The following describes two proteins that form a bound complex.

Sequence of chain B:
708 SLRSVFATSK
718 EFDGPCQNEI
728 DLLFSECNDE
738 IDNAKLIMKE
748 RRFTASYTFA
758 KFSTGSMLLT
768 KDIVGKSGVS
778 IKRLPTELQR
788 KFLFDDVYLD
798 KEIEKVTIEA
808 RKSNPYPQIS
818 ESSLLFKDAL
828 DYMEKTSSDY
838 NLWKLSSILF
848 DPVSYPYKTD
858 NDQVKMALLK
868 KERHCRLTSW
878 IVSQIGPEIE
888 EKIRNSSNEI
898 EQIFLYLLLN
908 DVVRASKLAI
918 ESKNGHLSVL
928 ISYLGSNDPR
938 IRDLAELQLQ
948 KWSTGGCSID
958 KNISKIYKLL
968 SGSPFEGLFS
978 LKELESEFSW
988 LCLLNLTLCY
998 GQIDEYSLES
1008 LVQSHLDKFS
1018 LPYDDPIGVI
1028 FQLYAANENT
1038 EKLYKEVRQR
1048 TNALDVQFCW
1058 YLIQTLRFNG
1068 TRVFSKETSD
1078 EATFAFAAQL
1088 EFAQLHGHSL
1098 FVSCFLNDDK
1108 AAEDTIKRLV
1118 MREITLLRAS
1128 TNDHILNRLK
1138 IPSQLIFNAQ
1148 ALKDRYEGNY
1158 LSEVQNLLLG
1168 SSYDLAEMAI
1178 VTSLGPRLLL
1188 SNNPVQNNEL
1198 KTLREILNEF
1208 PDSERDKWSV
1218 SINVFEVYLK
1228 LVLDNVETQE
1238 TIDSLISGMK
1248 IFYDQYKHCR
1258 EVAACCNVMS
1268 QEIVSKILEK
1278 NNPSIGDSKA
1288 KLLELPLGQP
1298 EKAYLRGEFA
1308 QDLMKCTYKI

Sequence of chain A:
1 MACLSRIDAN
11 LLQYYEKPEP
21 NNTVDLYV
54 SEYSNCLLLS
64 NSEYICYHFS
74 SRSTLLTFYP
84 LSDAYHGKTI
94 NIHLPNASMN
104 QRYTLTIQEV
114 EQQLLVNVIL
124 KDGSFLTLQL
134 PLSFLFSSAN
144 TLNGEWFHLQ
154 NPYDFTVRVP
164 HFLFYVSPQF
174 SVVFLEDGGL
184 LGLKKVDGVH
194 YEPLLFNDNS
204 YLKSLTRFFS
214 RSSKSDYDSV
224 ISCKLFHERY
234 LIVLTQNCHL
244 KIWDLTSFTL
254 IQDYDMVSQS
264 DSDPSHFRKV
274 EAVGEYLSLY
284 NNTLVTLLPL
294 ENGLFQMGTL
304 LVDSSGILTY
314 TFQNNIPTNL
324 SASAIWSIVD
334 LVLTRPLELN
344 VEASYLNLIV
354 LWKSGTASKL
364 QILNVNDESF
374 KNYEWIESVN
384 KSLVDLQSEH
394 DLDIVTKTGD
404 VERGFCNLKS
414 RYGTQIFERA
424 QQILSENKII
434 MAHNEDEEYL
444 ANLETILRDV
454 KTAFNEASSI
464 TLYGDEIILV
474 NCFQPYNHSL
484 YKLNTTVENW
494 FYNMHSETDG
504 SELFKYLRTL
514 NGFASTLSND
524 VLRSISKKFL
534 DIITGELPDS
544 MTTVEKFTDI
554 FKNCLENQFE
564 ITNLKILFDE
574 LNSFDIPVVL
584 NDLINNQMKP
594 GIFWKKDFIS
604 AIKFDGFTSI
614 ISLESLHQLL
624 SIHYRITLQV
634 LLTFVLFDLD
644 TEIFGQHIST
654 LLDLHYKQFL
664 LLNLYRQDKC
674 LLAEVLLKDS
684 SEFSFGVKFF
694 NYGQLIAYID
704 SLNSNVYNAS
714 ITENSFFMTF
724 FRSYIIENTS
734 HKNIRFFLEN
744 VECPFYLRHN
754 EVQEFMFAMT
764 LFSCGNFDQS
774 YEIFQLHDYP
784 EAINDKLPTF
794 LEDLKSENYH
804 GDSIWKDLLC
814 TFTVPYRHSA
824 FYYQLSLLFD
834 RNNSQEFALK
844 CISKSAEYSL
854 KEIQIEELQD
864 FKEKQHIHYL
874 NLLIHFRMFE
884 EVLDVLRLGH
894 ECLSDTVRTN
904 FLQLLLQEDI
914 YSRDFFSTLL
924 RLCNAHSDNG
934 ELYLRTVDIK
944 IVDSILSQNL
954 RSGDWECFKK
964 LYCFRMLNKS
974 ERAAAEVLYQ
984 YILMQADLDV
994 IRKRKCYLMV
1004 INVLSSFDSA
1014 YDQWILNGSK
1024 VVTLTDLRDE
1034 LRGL

Contacts between the two chains:
Residue T939 in chain A is in contact with residue E1305 in chain B (closest heavy-atom distance 3.5 Å).
Residue W1017 in chain A interacts with residue N1264 in chain B (closest heavy-atom distance 3.2 Å).
Residue L937 in chain A contacts residue G1304 in chain B (closest heavy-atom distance 4.0 Å).
Residue R890 in chain A contacts residue M1311 in chain B (closest heavy-atom distance 3.5 Å).
Residue D1015 in chain A is in contact with residue Q1296 in chain B (closest heavy-atom distance 2.7 Å).
Residue E894 in chain A interacts with residue K1312 in chain B (closest heavy-atom distance 3.5 Å).
Residue L853 in chain A contacts residue K1316 in chain B (closest heavy-atom distance 3.8 Å).
Residue R938 in chain A is in contact with residue Q1308 in chain B (closest heavy-atom distance 3.2 Å).
Residue G892 in chain A contacts residue Y1315 in chain B (closest heavy-atom distance 3.7 Å).
Residue K943 in chain A is in contact with residue Y1301 in chain B (closest heavy-atom distance 3.7 Å).
Residue G933 in chain A is in contact with residue R1303 in chain B (closest heavy-atom distance 3.1 Å).
Residue L935 in chain A interacts with residue Q1308 in chain B (closest heavy-atom distance 3.3 Å).
Residue I942 in chain A is in contact with residue Y1301 in chain B (closest heavy-atom distance 4.0 Å).
Residue V1024 in chain A contacts residue R1257 in chain B (closest heavy-atom distance 3.5 Å).
Residue L891 in chain A interacts with residue Y1315 in chain B (closest heavy-atom distance 3.1 Å).
Residue L891 in chain A contacts residue M1311 in chain B (closest heavy-atom distance 3.6 Å).
Residue W1017 in chain A interacts with residue A1261 in chain B (closest heavy-atom distance 3.7 Å).
Residue V888 in chain A interacts with residue Y1315 in chain B (closest heavy-atom distance 3.7 Å).
Residue K972 in chain A interacts with residue Q1296 in chain B (closest heavy-atom distance 3.4 Å).
Residue L853 in chain A is in contact with residue Y1315 in chain B (closest heavy-atom distance 3.5 Å).
Residue V1024 in chain A is in contact with residue A1261 in chain B (closest heavy-atom distance 3.8 Å).
Residue Y1014 in chain A is in contact with residue Q1296 in chain B (closest heavy-atom distance 3.2 Å).
Residue F1010 in chain A interacts with residue Q1296 in chain B (closest heavy-atom distance 4.0 Å).
Residue L935 in chain A contacts residue Y1301 in chain B (closest heavy-atom distance 3.7 Å).
Residue E934 in chain A interacts with residue A1307 in chain B (closest heavy-atom distance 3.4 Å).
Residue S1022 in chain A contacts residue S1188 in chain B (closest heavy-atom distance 3.2 Å).
Residue R938 in chain A is in contact with residue K1312 in chain B (closest heavy-atom distance 3.1 Å).
Residue E934 in chain A is in contact with residue R1303 in chain B (closest heavy-atom distance 4.0 Å).
Residue S973 in chain A contacts residue P1297 in chain B (closest heavy-atom distance 3.5 Å).
Residue K972 in chain A is in contact with residue A1300 in chain B (closest heavy-atom distance 4.1 Å).
Residue S1022 in chain A contacts residue L1187 in chain B (closest heavy-atom distance 3.7 Å).
Residue E934 in chain A is in contact with residue G1304 in chain B (closest heavy-atom distance 3.9 Å).
Residue T939 in chain A contacts residue Y1301 in chain B (closest heavy-atom distance 3.4 Å).
Residue L935 in chain A contacts residue G1304 in chain B (closest heavy-atom distance 3.0 Å).
Residue L935 in chain A is in contact with residue A1300 in chain B (closest heavy-atom distance 3.6 Å).
Residue E894 in chain A is in contact with residue K1316 in chain B (closest heavy-atom distance 3.6 Å).
Residue L853 in chain A contacts residue I1317 in chain B (closest heavy-atom distance 2.8 Å).
Residue R938 in chain A contacts residue E1305 in chain B (closest heavy-atom distance 4.0 Å).
Residue I856 in chain A interacts with residue I1317 in chain B (closest heavy-atom distance 4.1 Å).
Residue R938 in chain A is in contact with residue D1309 in chain B (closest heavy-atom distance 3.2 Å).
Residue Y1014 in chain A is in contact with residue Y1250 in chain B (closest heavy-atom distance 3.8 Å).
Residue N971 in chain A contacts residue A1300 in chain B (closest heavy-atom distance 3.7 Å).
Residue Y936 in chain A interacts with residue Q1308 in chain B (closest heavy-atom distance 3.2 Å).
Residue L891 in chain A interacts with residue K1312 in chain B (closest heavy-atom distance 3.8 Å).
Residue E850 in chain A interacts with residue I1317 in chain B (closest heavy-atom distance 3.4 Å).
Residue Y1014 in chain A contacts residue L1294 in chain B (closest heavy-atom distance 3.1 Å).
Residue S973 in chain A contacts residue Y1301 in chain B (closest heavy-atom distance 3.4 Å).
Residue L937 in chain A is in contact with residue Q1308 in chain B (closest heavy-atom distance 3.8 Å).
Residue S1022 in chain A is in contact with residue R1184 in chain B (closest heavy-atom distance 3.3 Å).
Residue V1024 in chain A interacts with residue E1258 in chain B (closest heavy-atom distance 3.3 Å).
Residue I856 in chain A is in contact with residue K1316 in chain B (closest heavy-atom distance 4.2 Å).
Residue Y1014 in chain A contacts residue N1264 in chain B (closest heavy-atom distance 3.4 Å).
Residue A1013 in chain A interacts with residue K1254 in chain B (closest heavy-atom distance 3.4 Å).
Residue H869 in chain A is in contact with residue Y1315 in chain B (closest heavy-atom distance 4.2 Å).
Residue Q857 in chain A is in contact with residue I1317 in chain B (closest heavy-atom distance 3.8 Å).
Residue R968 in chain A is in contact with residue Y1301 in chain B (closest heavy-atom distance 3.5 Å).
Residue K972 in chain A is in contact with residue R1303 in chain B (closest heavy-atom distance 3.4 Å).
Residue T1026 in chain A is in contact with residue R1257 in chain B (closest heavy-atom distance 3.2 Å).
Residue K854 in chain A contacts residue I1317 in chain B (closest heavy-atom distance 3.6 Å).
Residue R890 in chain A interacts with residue Q1308 in chain B (closest heavy-atom distance 3.0 Å).